Interface contacts:
Residue P279 in the second protein interacts with residue K27 in the first protein (closest heavy-atom distance 4.0 Å).
Residue V248 in the second protein interacts with residue L25 in the first protein (closest heavy-atom distance 4.5 Å).
Residue G247 in the second protein contacts residue P12 in the first protein (closest heavy-atom distance 5.0 Å).
Residue I281 in the second protein interacts with residue V30 in the first protein (closest heavy-atom distance 3.3 Å).
Residue S246 in the second protein interacts with residue P12 in the first protein (closest heavy-atom distance 3.8 Å).
Residue V248 in the second protein interacts with residue L19 in the first protein (closest heavy-atom distance 3.8 Å).
Residue L251 in the second protein is in contact with residue L25 in the first protein (closest heavy-atom distance 3.4 Å).
Residue E275 in the second protein contacts residue E28 in the first protein (closest heavy-atom distance 4.8 Å).
Residue L251 in the second protein is in contact with residue A29 in the first protein (closest heavy-atom distance 4.0 Å).
Residue S246 in the second protein interacts with residue R32 in the first protein (closest heavy-atom distance 4.4 Å).
Residue V248 in the second protein contacts residue R32 in the first protein (closest heavy-atom distance 3.3 Å).
Residue T274 in the second protein is in contact with residue G23 in the first protein (closest heavy-atom distance 3.1 Å).
Residue Y273 in the second protein contacts residue L25 in the first protein (closest heavy-atom distance 2.9 Å).
Residue V252 in the second protein is in contact with residue V30 in the first protein (closest heavy-atom distance 5.0 Å).
Residue F278 in the second protein contacts residue K27 in the first protein (closest heavy-atom distance 3.9 Å).
Residue V248 in the second protein is in contact with residue L16 in the first protein (closest heavy-atom distance 4.0 Å).
Residue P279 in the second protein interacts with residue V30 in the first protein (closest heavy-atom distance 3.2 Å).
Residue E275 in the second protein is in contact with residue K27 in the first protein (closest heavy-atom distance 2.8 Å).
Residue F214 in the second protein interacts with residue V20 in the first protein (closest heavy-atom distance 3.8 Å).
Residue Y273 in the second protein is in contact with residue G23 in the first protein (closest heavy-atom distance 3.3 Å).
Residue I213 in the second protein interacts with residue L16 in the first protein (closest heavy-atom distance 4.0 Å).
Residue K277 in the second protein interacts with residue K27 in the first protein (closest heavy-atom distance 2.8 Å).
Residue I255 in the second protein is in contact with residue A29 in the first protein (closest heavy-atom distance 3.9 Å).
Residue T260 in the second protein is in contact with residue I26 in the first protein (closest heavy-atom distance 4.1 Å).
Residue F278 in the second protein contacts residue I26 in the first protein (closest heavy-atom distance 3.5 Å).
Residue I281 in the second protein is in contact with residue L33 in the first protein (closest heavy-atom distance 3.4 Å).
Residue E275 in the second protein contacts residue L25 in the first protein (closest heavy-atom distance 3.5 Å).
Residue F276 in the second protein is in contact with residue G23 in the first protein (closest heavy-atom distance 4.8 Å).
Residue I255 in the second protein contacts residue L33 in the first protein (closest heavy-atom distance 3.6 Å).
Residue G215 in the second protein interacts with residue V20 in the first protein (closest heavy-atom distance 4.6 Å).
Residue L251 in the second protein is in contact with residue I26 in the first protein (closest heavy-atom distance 4.5 Å).
Residue G247 in the second protein interacts with residue L16 in the first protein (closest heavy-atom distance 4.1 Å).
Residue V252 in the second protein is in contact with residue L33 in the first protein (closest heavy-atom distance 3.7 Å).
Residue V252 in the second protein contacts residue A29 in the first protein (closest heavy-atom distance 3.2 Å).
Residue I213 in the second protein is in contact with residue V20 in the first protein (closest heavy-atom distance 4.0 Å).
Residue Y273 in the second protein contacts residue N24 in the first protein (closest heavy-atom distance 3.4 Å).
Residue D249 in the second protein contacts residue R32 in the first protein (closest heavy-atom distance 4.4 Å).
Residue T260 in the second protein is in contact with residue V30 in the first protein (closest heavy-atom distance 3.8 Å).
Residue V248 in the second protein interacts with residue P12 in the first protein (closest heavy-atom distance 5.0 Å).
Residue P279 in the second protein is in contact with residue I26 in the first protein (closest heavy-atom distance 4.7 Å).
Residue Y273 in the second protein interacts with residue I26 in the first protein (closest heavy-atom distance 3.9 Å).
Residue P261 in the second protein contacts residue I26 in the first protein (closest heavy-atom distance 3.8 Å).
Residue V252 in the second protein is in contact with residue R32 in the first protein (closest heavy-atom distance 4.2 Å).
Residue F214 in the second protein is in contact with residue L25 in the first protein (closest heavy-atom distance 3.9 Å).
Residue F214 in the second protein interacts with residue I26 in the first protein (closest heavy-atom distance 3.5 Å).
Residue T274 in the second protein is in contact with residue S22 in the first protein (closest heavy-atom distance 4.7 Å).
Residue I255 in the second protein contacts residue V30 in the first protein (closest heavy-atom distance 4.3 Å).
Residue V248 in the second protein is in contact with residue L15 in the first protein (closest heavy-atom distance 4.7 Å).
Residue I281 in the second protein contacts residue H34 in the first protein (closest heavy-atom distance 4.1 Å).
Residue V248 in the second protein contacts residue A29 in the first protein (closest heavy-atom distance 4.5 Å).
Residue I266 in the second protein interacts with residue I26 in the first protein (closest heavy-atom distance 3.3 Å).
Residue K256 in the second protein interacts with residue L33 in the first protein (closest heavy-atom distance 3.3 Å).
Residue E275 in the second protein contacts residue I26 in the first protein (closest heavy-atom distance 3.0 Å).
Residue E275 in the second protein interacts with residue G23 in the first protein (closest heavy-atom distance 3.1 Å).
Residue Y273 in the second protein interacts with residue L19 in the first protein (closest heavy-atom distance 4.1 Å).
Residue I213 in the second protein contacts residue L25 in the first protein (closest heavy-atom distance 4.0 Å).
Residue I255 in the second protein is in contact with residue I26 in the first protein (closest heavy-atom distance 4.5 Å).
Residue E275 in the second protein is in contact with residue N24 in the first protein (closest heavy-atom distance 3.6 Å).
Residue V248 in the second protein interacts with residue E28 in the first protein (closest heavy-atom distance 4.5 Å).
Residue Y273 in the second protein interacts with residue V20 in the first protein (closest heavy-atom distance 3.6 Å).

Sequence of the first protein:
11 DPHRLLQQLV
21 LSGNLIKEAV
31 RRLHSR

The following describes two proteins that form a bound complex.

Sequence of the second protein:
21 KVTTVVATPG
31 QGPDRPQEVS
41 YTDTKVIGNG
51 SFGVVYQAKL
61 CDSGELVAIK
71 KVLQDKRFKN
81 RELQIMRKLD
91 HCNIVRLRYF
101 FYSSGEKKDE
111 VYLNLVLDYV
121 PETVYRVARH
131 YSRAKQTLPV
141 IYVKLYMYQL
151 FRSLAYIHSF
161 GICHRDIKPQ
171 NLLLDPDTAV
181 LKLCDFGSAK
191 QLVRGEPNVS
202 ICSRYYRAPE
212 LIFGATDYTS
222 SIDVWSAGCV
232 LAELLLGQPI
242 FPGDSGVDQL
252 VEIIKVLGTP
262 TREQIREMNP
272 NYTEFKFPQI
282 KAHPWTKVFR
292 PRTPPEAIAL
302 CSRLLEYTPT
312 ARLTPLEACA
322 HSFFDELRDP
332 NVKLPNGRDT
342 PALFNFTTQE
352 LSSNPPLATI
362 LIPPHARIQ